Sequence of chain A:
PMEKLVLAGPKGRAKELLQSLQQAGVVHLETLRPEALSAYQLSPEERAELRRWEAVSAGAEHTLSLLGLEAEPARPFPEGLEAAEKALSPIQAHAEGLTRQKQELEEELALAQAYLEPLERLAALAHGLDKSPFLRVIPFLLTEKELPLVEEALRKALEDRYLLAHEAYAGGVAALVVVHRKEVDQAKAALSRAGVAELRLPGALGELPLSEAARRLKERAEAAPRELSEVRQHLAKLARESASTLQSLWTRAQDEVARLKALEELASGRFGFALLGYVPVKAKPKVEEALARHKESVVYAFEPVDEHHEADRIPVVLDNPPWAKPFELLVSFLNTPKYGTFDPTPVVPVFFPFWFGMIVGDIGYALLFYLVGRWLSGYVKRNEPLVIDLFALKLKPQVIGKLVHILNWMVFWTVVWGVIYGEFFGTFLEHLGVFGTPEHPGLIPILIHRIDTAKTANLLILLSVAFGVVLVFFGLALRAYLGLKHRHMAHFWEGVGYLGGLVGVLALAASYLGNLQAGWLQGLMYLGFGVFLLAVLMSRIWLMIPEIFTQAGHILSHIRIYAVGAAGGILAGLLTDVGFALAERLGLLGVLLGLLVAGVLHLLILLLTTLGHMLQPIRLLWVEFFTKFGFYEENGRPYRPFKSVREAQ

Contacts between the two chains:
Residue H169 in chain A is in contact with residue G21 in chain B (closest heavy-atom distance 3.3 Å).
Residue L166 in chain A is in contact with residue I23 in chain B (closest heavy-atom distance 4.8 Å).
Residue A168 in chain A contacts residue K24 in chain B (closest heavy-atom distance 3.9 Å).
Residue H130 in chain A contacts residue K29 in chain B (closest heavy-atom distance 4.7 Å).
Residue L166 in chain A interacts with residue E28 in chain B (closest heavy-atom distance 4.6 Å).
Residue L166 in chain A contacts residue A27 in chain B (closest heavy-atom distance 3.5 Å).
Residue L128 in chain A is in contact with residue K24 in chain B (closest heavy-atom distance 4.9 Å).
Residue L167 in chain A contacts residue I23 in chain B (closest heavy-atom distance 4.0 Å).
Residue H169 in chain A interacts with residue K24 in chain B (closest heavy-atom distance 4.1 Å).
Residue L167 in chain A interacts with residue K24 in chain B (closest heavy-atom distance 3.5 Å).
Residue H130 in chain A interacts with residue E28 in chain B (closest heavy-atom distance 4.1 Å).

The following describes two proteins that form a bound complex.

Sequence of chain B:
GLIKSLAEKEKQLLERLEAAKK